Sequence of protein 1:
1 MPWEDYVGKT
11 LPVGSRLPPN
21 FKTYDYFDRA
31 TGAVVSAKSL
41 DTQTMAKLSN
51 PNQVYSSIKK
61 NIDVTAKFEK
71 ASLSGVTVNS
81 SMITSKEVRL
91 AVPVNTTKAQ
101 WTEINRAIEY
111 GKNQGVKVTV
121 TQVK

Contacts between the two chains:
Residue R28 in protein 2 contacts residue T84 in protein 1 (closest heavy-atom distance 3.6 Å).
Residue I72 in protein 2 is in contact with residue T31 in protein 1 (closest heavy-atom distance 3.7 Å).
Residue P66 in protein 2 is in contact with residue R29 in protein 1 (closest heavy-atom distance 3.7 Å).
Residue Y94 in protein 2 interacts with residue S74 in protein 1 (closest heavy-atom distance 3.5 Å).
Residue S29 in protein 2 is in contact with residue R29 in protein 1 (closest heavy-atom distance 3.0 Å).
Residue Y24 in protein 2 contacts residue G75 in protein 1 (closest heavy-atom distance 3.4 Å).
Residue E137 in protein 2 is in contact with residue K22 in protein 1 (closest heavy-atom distance 2.7 Å).
Residue A67 in protein 2 is in contact with residue V13 in protein 1 (closest heavy-atom distance 3.7 Å).
Residue R28 in protein 2 is in contact with residue A30 in protein 1 (closest heavy-atom distance 2.9 Å).
Residue Y85 in protein 2 contacts residue R29 in protein 1 (closest heavy-atom distance 3.4 Å).
Residue Q31 in protein 2 contacts residue G75 in protein 1 (closest heavy-atom distance 3.1 Å).
Residue W142 in protein 2 is in contact with residue S72 in protein 1 (closest heavy-atom distance 2.9 Å).
Residue L32 in protein 2 contacts residue G75 in protein 1 (closest heavy-atom distance 2.8 Å).
Residue S29 in protein 2 interacts with residue M82 in protein 1 (closest heavy-atom distance 3.8 Å).
Residue R69 in protein 2 interacts with residue P12 in protein 1 (closest heavy-atom distance 3.5 Å).
Residue Q31 in protein 2 is in contact with residue V76 in protein 1 (closest heavy-atom distance 3.8 Å).
Residue Y27 in protein 2 is in contact with residue R29 in protein 1 (closest heavy-atom distance 3.1 Å).
Residue S29 in protein 2 interacts with residue F27 in protein 1 (closest heavy-atom distance 3.5 Å).
Residue Q31 in protein 2 interacts with residue R29 in protein 1 (closest heavy-atom distance 3.3 Å).
Residue V141 in protein 2 contacts residue L73 in protein 1 (closest heavy-atom distance 3.7 Å).
Residue P133 in protein 2 is in contact with residue K70 in protein 1 (closest heavy-atom distance 2.9 Å).
Residue L147 in protein 2 contacts residue E69 in protein 1 (closest heavy-atom distance 3.0 Å).
Residue Y24 in protein 2 interacts with residue T77 in protein 1 (closest heavy-atom distance 3.5 Å).
Residue L65 in protein 2 contacts residue R29 in protein 1 (closest heavy-atom distance 3.3 Å).
Residue T134 in protein 2 interacts with residue K70 in protein 1 (closest heavy-atom distance 3.7 Å).
Residue G144 in protein 2 contacts residue K70 in protein 1 (closest heavy-atom distance 3.4 Å).
Residue R28 in protein 2 is in contact with residue G32 in protein 1 (closest heavy-atom distance 3.5 Å).
Residue R69 in protein 2 is in contact with residue D28 in protein 1 (closest heavy-atom distance 2.7 Å).
Residue R28 in protein 2 is in contact with residue T31 in protein 1 (closest heavy-atom distance 3.4 Å).
Residue R28 in protein 2 is in contact with residue R29 in protein 1 (closest heavy-atom distance 3.6 Å).
Residue R69 in protein 2 is in contact with residue T31 in protein 1 (closest heavy-atom distance 3.8 Å).
Residue E140 in protein 2 is in contact with residue L73 in protein 1 (closest heavy-atom distance 3.3 Å).
Residue V91 in protein 2 interacts with residue P18 in protein 1 (closest heavy-atom distance 3.9 Å).
Residue R28 in protein 2 interacts with residue M82 in protein 1 (closest heavy-atom distance 2.8 Å).
Residue N30 in protein 2 interacts with residue M82 in protein 1 (closest heavy-atom distance 3.7 Å).
Residue S29 in protein 2 interacts with residue T77 in protein 1 (closest heavy-atom distance 3.7 Å).
Residue G144 in protein 2 contacts residue E69 in protein 1 (closest heavy-atom distance 3.4 Å).
Residue G143 in protein 2 contacts residue K70 in protein 1 (closest heavy-atom distance 3.1 Å).
Residue S87 in protein 2 interacts with residue R16 in protein 1 (closest heavy-atom distance 3.8 Å).
Residue G146 in protein 2 contacts residue E69 in protein 1 (closest heavy-atom distance 3.2 Å).
Residue Y94 in protein 2 is in contact with residue G75 in protein 1 (closest heavy-atom distance 3.5 Å).
Residue I72 in protein 2 contacts residue A30 in protein 1 (closest heavy-atom distance 3.5 Å).
Residue N30 in protein 2 interacts with residue V76 in protein 1 (closest heavy-atom distance 3.8 Å).
Residue D121 in protein 2 interacts with residue K70 in protein 1 (closest heavy-atom distance 3.0 Å).
Residue R69 in protein 2 interacts with residue A30 in protein 1 (closest heavy-atom distance 3.7 Å).
Residue L82 in protein 2 interacts with residue V13 in protein 1 (closest heavy-atom distance 3.8 Å).
Residue V141 in protein 2 contacts residue S72 in protein 1 (closest heavy-atom distance 3.7 Å).
Residue T145 in protein 2 is in contact with residue E69 in protein 1 (closest heavy-atom distance 3.9 Å).
Residue S132 in protein 2 is in contact with residue K70 in protein 1 (closest heavy-atom distance 2.5 Å).
Residue P66 in protein 2 interacts with residue G14 in protein 1 (closest heavy-atom distance 3.8 Å).
Residue L65 in protein 2 contacts residue A30 in protein 1 (closest heavy-atom distance 3.9 Å).
Residue T90 in protein 2 is in contact with residue V76 in protein 1 (closest heavy-atom distance 3.6 Å).
Residue D121 in protein 2 interacts with residue T77 in protein 1 (closest heavy-atom distance 3.9 Å).
Residue Y27 in protein 2 interacts with residue A30 in protein 1 (closest heavy-atom distance 3.6 Å).
Residue V91 in protein 2 contacts residue P19 in protein 1 (closest heavy-atom distance 3.8 Å).
Residue P66 in protein 2 interacts with residue V13 in protein 1 (closest heavy-atom distance 3.3 Å).
Residue W142 in protein 2 interacts with residue A71 in protein 1 (closest heavy-atom distance 3.4 Å).
Residue T90 in protein 2 is in contact with residue S74 in protein 1 (closest heavy-atom distance 3.9 Å).
Residue N30 in protein 2 contacts residue T77 in protein 1 (closest heavy-atom distance 2.9 Å).
Residue E140 in protein 2 is in contact with residue S72 in protein 1 (closest heavy-atom distance 3.9 Å).

Sequence of protein 2:
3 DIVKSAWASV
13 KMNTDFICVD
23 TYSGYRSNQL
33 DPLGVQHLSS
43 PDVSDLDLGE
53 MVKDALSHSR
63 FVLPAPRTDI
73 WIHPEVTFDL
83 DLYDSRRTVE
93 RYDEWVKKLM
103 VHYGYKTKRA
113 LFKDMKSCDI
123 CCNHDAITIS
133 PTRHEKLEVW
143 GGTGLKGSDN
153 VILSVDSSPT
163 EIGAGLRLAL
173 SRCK

This data describes a binding interaction between two proteins.